These two protein chains interact to form a complex.

Sequence of protein 2:
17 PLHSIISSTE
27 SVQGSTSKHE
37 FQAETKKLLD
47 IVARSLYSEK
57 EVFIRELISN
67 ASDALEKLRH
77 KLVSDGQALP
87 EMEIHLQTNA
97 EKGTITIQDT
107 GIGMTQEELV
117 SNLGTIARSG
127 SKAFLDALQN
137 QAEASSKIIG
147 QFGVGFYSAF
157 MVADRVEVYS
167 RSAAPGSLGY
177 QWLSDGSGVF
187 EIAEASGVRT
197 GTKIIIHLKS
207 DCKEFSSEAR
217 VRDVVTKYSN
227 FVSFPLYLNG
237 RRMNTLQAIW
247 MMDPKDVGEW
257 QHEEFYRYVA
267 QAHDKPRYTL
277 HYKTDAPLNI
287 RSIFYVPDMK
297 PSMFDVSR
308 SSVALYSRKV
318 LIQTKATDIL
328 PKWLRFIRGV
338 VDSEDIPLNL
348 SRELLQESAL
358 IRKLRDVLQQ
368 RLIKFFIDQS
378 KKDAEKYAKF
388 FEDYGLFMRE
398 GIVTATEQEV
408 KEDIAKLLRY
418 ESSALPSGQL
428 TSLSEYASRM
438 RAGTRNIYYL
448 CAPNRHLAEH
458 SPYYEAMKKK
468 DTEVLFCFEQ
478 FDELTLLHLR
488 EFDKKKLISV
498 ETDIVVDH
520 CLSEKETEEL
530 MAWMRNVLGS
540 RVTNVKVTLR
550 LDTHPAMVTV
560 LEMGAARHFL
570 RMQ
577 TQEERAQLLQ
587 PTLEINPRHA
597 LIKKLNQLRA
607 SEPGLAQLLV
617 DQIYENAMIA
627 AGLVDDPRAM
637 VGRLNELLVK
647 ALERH

Sequence of protein 1:
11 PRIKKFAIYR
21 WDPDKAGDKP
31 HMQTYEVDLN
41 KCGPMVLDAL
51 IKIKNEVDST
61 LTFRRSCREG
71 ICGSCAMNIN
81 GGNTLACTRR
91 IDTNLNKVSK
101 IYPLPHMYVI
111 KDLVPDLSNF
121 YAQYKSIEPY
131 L

Residue-level contacts at the interface:
Residue Q586 in protein 2 contacts residue N83 in protein 1 (closest heavy-atom distance 3.8 Å).
Residue L584 in protein 2 is in contact with residue M107 in protein 1 (closest heavy-atom distance 4.0 Å).
Residue A564 in protein 2 contacts residue K111 in protein 1 (closest heavy-atom distance 3.8 Å).
Residue L481 in protein 2 interacts with residue P115 in protein 1 (closest heavy-atom distance 4.6 Å).
Residue V503 in protein 2 contacts residue C72 in protein 1 (closest heavy-atom distance 4.1 Å).
Residue L560 in protein 2 is in contact with residue L104 in protein 1 (closest heavy-atom distance 3.6 Å).
Residue V503 in protein 2 is in contact with residue G70 in protein 1 (closest heavy-atom distance 4.8 Å).
Residue M299 in protein 2 interacts with residue F120 in protein 1 (closest heavy-atom distance 3.5 Å).
Residue F568 in protein 2 is in contact with residue I110 in protein 1 (closest heavy-atom distance 3.8 Å).
Residue D504 in protein 2 is in contact with residue I71 in protein 1 (closest heavy-atom distance 4.6 Å).
Residue F568 in protein 2 is in contact with residue Y108 in protein 1 (closest heavy-atom distance 4.8 Å).
Residue A564 in protein 2 interacts with residue M107 in protein 1 (closest heavy-atom distance 4.5 Å).
Residue H485 in protein 2 is in contact with residue I110 in protein 1 (closest heavy-atom distance 4.7 Å).
Residue E561 in protein 2 contacts residue L104 in protein 1 (closest heavy-atom distance 3.8 Å).
Residue L584 in protein 2 is in contact with residue H106 in protein 1 (closest heavy-atom distance 3.6 Å).
Residue T401 in protein 2 contacts residue V114 in protein 1 (closest heavy-atom distance 3.6 Å).
Residue L585 in protein 2 interacts with residue N83 in protein 1 (closest heavy-atom distance 4.8 Å).
Residue V302 in protein 2 interacts with residue F120 in protein 1 (closest heavy-atom distance 3.6 Å).
Residue V400 in protein 2 interacts with residue P115 in protein 1 (closest heavy-atom distance 4.4 Å).
Residue V503 in protein 2 is in contact with residue G73 in protein 1 (closest heavy-atom distance 3.6 Å).
Residue L585 in protein 2 interacts with residue P105 in protein 1 (closest heavy-atom distance 4.3 Å).
Residue Q586 in protein 2 contacts residue N78 in protein 1 (closest heavy-atom distance 4.5 Å).
Residue F300 in protein 2 is in contact with residue Y121 in protein 1 (closest heavy-atom distance 3.2 Å).
Residue L484 in protein 2 contacts residue K111 in protein 1 (closest heavy-atom distance 4.3 Å).
Residue L584 in protein 2 interacts with residue P105 in protein 1 (closest heavy-atom distance 3.1 Å).
Residue E561 in protein 2 is in contact with residue M107 in protein 1 (closest heavy-atom distance 3.3 Å).
Residue A565 in protein 2 is in contact with residue M107 in protein 1 (closest heavy-atom distance 4.0 Å).
Residue S303 in protein 2 is in contact with residue Y121 in protein 1 (closest heavy-atom distance 2.7 Å).
Residue F568 in protein 2 is in contact with residue H106 in protein 1 (closest heavy-atom distance 3.5 Å).
Residue S298 in protein 2 is in contact with residue Y121 in protein 1 (closest heavy-atom distance 4.7 Å).
Residue Q583 in protein 2 interacts with residue P105 in protein 1 (closest heavy-atom distance 4.2 Å).
Residue S303 in protein 2 interacts with residue N119 in protein 1 (closest heavy-atom distance 4.7 Å).
Residue V503 in protein 2 contacts residue I71 in protein 1 (closest heavy-atom distance 4.0 Å).
Residue M571 in protein 2 interacts with residue I110 in protein 1 (closest heavy-atom distance 4.4 Å).
Residue L560 in protein 2 interacts with residue A76 in protein 1 (closest heavy-atom distance 3.9 Å).
Residue H485 in protein 2 interacts with residue K111 in protein 1 (closest heavy-atom distance 2.8 Å).
Residue M299 in protein 2 interacts with residue Y121 in protein 1 (closest heavy-atom distance 3.3 Å).
Residue L560 in protein 2 is in contact with residue M77 in protein 1 (closest heavy-atom distance 5.0 Å).
Residue H505 in protein 2 interacts with residue G70 in protein 1 (closest heavy-atom distance 4.3 Å).
Residue H505 in protein 2 interacts with residue L85 in protein 1 (closest heavy-atom distance 4.7 Å).
Residue L585 in protein 2 contacts residue M107 in protein 1 (closest heavy-atom distance 4.4 Å).
Residue H567 in protein 2 is in contact with residue I110 in protein 1 (closest heavy-atom distance 3.8 Å).
Residue E580 in protein 2 is in contact with residue H106 in protein 1 (closest heavy-atom distance 4.5 Å).
Residue Q586 in protein 2 contacts residue G81 in protein 1 (closest heavy-atom distance 3.7 Å).
Residue S303 in protein 2 interacts with residue F120 in protein 1 (closest heavy-atom distance 3.3 Å).
Residue L560 in protein 2 is in contact with residue N83 in protein 1 (closest heavy-atom distance 3.6 Å).
Residue M299 in protein 2 contacts residue Y124 in protein 1 (closest heavy-atom distance 3.5 Å).
Residue E561 in protein 2 is in contact with residue K111 in protein 1 (closest heavy-atom distance 4.0 Å).
Residue Q586 in protein 2 contacts residue P105 in protein 1 (closest heavy-atom distance 3.2 Å).
Residue F568 in protein 2 interacts with residue M107 in protein 1 (closest heavy-atom distance 3.4 Å).
Residue L560 in protein 2 interacts with residue T84 in protein 1 (closest heavy-atom distance 4.7 Å).
Residue E561 in protein 2 interacts with residue R64 in protein 1 (closest heavy-atom distance 4.4 Å).
Residue V400 in protein 2 contacts residue V114 in protein 1 (closest heavy-atom distance 4.3 Å).
Residue H485 in protein 2 is in contact with residue D112 in protein 1 (closest heavy-atom distance 4.7 Å).
Residue H567 in protein 2 interacts with residue P115 in protein 1 (closest heavy-atom distance 4.3 Å).